This data describes a binding interaction between two proteins.

Interface contacts:
Residue Q290 in protein 1 interacts with residue F3 in protein 2 (closest heavy-atom distance 4.1 Å).
Residue F294 in protein 1 is in contact with residue Q4 in protein 2 (closest heavy-atom distance 4.2 Å).
Residue I325 in protein 1 is in contact with residue F3 in protein 2 (closest heavy-atom distance 3.9 Å).
Residue R220 in protein 1 interacts with residue G9 in protein 2 (closest heavy-atom distance 3.3 Å).
Residue F423 in protein 1 contacts residue P7 in protein 2 (closest heavy-atom distance 4.8 Å).
Residue M427 in protein 1 is in contact with residue C1 in protein 2 (closest heavy-atom distance 3.9 Å).
Residue L428 in protein 1 contacts residue C1 in protein 2 (closest heavy-atom distance 4.2 Å).
Residue Q407 in protein 1 contacts residue F3 in protein 2 (closest heavy-atom distance 3.3 Å).
Residue M236 in protein 1 is in contact with residue F3 in protein 2 (closest heavy-atom distance 4.1 Å).
Residue F294 in protein 1 is in contact with residue Y2 in protein 2 (closest heavy-atom distance 4.4 Å).
Residue M427 in protein 1 interacts with residue N5 in protein 2 (closest heavy-atom distance 4.2 Å).
Residue F404 in protein 1 interacts with residue F3 in protein 2 (closest heavy-atom distance 4.3 Å).
Residue A411 in protein 1 contacts residue Q4 in protein 2 (closest heavy-atom distance 3.8 Å).
Residue R318 in protein 1 is in contact with residue Q4 in protein 2 (closest heavy-atom distance 2.4 Å).
Residue K232 in protein 1 interacts with residue Y2 in protein 2 (closest heavy-atom distance 3.9 Å).
Residue A410 in protein 1 is in contact with residue Q4 in protein 2 (closest heavy-atom distance 4.2 Å).
Residue F403 in protein 1 interacts with residue F3 in protein 2 (closest heavy-atom distance 4.0 Å).
Residue L429 in protein 1 is in contact with residue Y2 in protein 2 (closest heavy-atom distance 4.6 Å).
Residue Q290 in protein 1 is in contact with residue Y2 in protein 2 (closest heavy-atom distance 3.1 Å).
Residue V424 in protein 1 interacts with residue R8 in protein 2 (closest heavy-atom distance 4.3 Å).
Residue Q235 in protein 1 is in contact with residue Y2 in protein 2 (closest heavy-atom distance 3.8 Å).
Residue L418 in protein 1 contacts residue P7 in protein 2 (closest heavy-atom distance 3.2 Å).
Residue L428 in protein 1 interacts with residue C6 in protein 2 (closest heavy-atom distance 4.7 Å).
Residue Q212 in protein 1 is in contact with residue C1 in protein 2 (closest heavy-atom distance 3.1 Å).
Residue L428 in protein 1 is in contact with residue Y2 in protein 2 (closest heavy-atom distance 2.5 Å).
Residue A310 in protein 1 is in contact with residue N5 in protein 2 (closest heavy-atom distance 3.2 Å).
Residue M239 in protein 1 interacts with residue F3 in protein 2 (closest heavy-atom distance 4.3 Å).
Residue L152 in protein 1 contacts residue R8 in protein 2 (closest heavy-atom distance 3.7 Å).
Residue M427 in protein 1 is in contact with residue P7 in protein 2 (closest heavy-atom distance 4.5 Å).
Residue R148 in protein 1 is in contact with residue G9 in protein 2 (closest heavy-atom distance 4.3 Å).
Residue S431 in protein 1 interacts with residue Y2 in protein 2 (closest heavy-atom distance 4.8 Å).
Residue F294 in protein 1 interacts with residue F3 in protein 2 (closest heavy-atom distance 4.1 Å).
Residue Q212 in protein 1 is in contact with residue Y2 in protein 2 (closest heavy-atom distance 3.5 Å).
Residue M427 in protein 1 interacts with residue Q4 in protein 2 (closest heavy-atom distance 4.3 Å).
Residue Q208 in protein 1 interacts with residue Y2 in protein 2 (closest heavy-atom distance 3.6 Å).
Residue Q407 in protein 1 is in contact with residue Q4 in protein 2 (closest heavy-atom distance 2.8 Å).
Residue D149 in protein 1 is in contact with residue R8 in protein 2 (closest heavy-atom distance 2.5 Å).
Residue Y321 in protein 1 interacts with residue F3 in protein 2 (closest heavy-atom distance 4.0 Å).
Residue F403 in protein 1 contacts residue Y2 in protein 2 (closest heavy-atom distance 4.0 Å).
Residue E156 in protein 1 contacts residue R8 in protein 2 (closest heavy-atom distance 3.2 Å).
Residue K232 in protein 1 contacts residue C1 in protein 2 (closest heavy-atom distance 3.4 Å).
Residue W309 in protein 1 interacts with residue N5 in protein 2 (closest heavy-atom distance 3.4 Å).
Residue A430 in protein 1 contacts residue Y2 in protein 2 (closest heavy-atom distance 3.9 Å).
Residue M427 in protein 1 interacts with residue Y2 in protein 2 (closest heavy-atom distance 3.8 Å).
Residue R148 in protein 1 contacts residue R8 in protein 2 (closest heavy-atom distance 3.6 Å).
Residue V424 in protein 1 interacts with residue P7 in protein 2 (closest heavy-atom distance 4.0 Å).
Residue V322 in protein 1 contacts residue F3 in protein 2 (closest heavy-atom distance 3.9 Å).
Residue E419 in protein 1 is in contact with residue P7 in protein 2 (closest heavy-atom distance 4.3 Å).
Residue W309 in protein 1 interacts with residue C6 in protein 2 (closest heavy-atom distance 4.7 Å).
Residue V322 in protein 1 interacts with residue Q4 in protein 2 (closest heavy-atom distance 4.4 Å).
Residue F294 in protein 1 is in contact with residue N5 in protein 2 (closest heavy-atom distance 4.4 Å).
Residue M239 in protein 1 is in contact with residue Y2 in protein 2 (closest heavy-atom distance 3.8 Å).
Residue C308 in protein 1 interacts with residue N5 in protein 2 (closest heavy-atom distance 4.5 Å).
Residue K216 in protein 1 is in contact with residue C6 in protein 2 (closest heavy-atom distance 4.2 Å).
Residue T147 in protein 1 interacts with residue G9 in protein 2 (closest heavy-atom distance 3.6 Å).
Residue M236 in protein 1 is in contact with residue Y2 in protein 2 (closest heavy-atom distance 4.8 Å).
Residue Q407 in protein 1 contacts residue C1 in protein 2 (closest heavy-atom distance 4.5 Å).
Residue A153 in protein 1 contacts residue R8 in protein 2 (closest heavy-atom distance 3.5 Å).
Residue D219 in protein 1 interacts with residue G9 in protein 2 (closest heavy-atom distance 4.1 Å).
Residue F312 in protein 1 is in contact with residue F3 in protein 2 (closest heavy-atom distance 4.3 Å).

Sequence of protein 2:
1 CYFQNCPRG

Sequence of protein 1:
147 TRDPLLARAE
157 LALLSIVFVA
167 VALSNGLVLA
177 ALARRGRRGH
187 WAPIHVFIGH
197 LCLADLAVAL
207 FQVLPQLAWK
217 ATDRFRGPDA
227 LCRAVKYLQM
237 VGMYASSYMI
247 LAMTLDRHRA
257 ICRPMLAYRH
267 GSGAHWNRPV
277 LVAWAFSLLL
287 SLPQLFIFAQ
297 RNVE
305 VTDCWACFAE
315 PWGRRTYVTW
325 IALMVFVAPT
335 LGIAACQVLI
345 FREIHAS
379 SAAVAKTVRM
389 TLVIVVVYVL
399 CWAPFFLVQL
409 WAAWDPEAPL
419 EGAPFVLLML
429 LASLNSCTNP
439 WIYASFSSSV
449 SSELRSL